Sequence of protein 1:
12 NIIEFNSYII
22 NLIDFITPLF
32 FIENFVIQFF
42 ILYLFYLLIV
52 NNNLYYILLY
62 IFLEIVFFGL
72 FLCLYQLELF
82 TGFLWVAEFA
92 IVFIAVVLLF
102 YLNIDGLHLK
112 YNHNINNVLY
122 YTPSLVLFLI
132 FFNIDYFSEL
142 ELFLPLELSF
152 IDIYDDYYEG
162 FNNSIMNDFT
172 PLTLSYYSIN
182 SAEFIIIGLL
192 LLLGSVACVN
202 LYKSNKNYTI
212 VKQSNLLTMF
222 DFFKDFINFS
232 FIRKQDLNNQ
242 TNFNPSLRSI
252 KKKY

Contacts between the two chains:
Residue Y102 in protein 1 is in contact with residue S15 in protein 2 (closest heavy-atom distance 3.9 Å).
Residue I228 in protein 1 contacts residue N2 in protein 2 (closest heavy-atom distance 3.9 Å).
Residue L103 in protein 1 contacts residue T16 in protein 2 (closest heavy-atom distance 4.4 Å).
Residue L103 in protein 1 contacts residue S15 in protein 2 (closest heavy-atom distance 2.7 Å).
Residue F227 in protein 1 is in contact with residue N2 in protein 2 (closest heavy-atom distance 3.0 Å).
Residue N229 in protein 1 is in contact with residue E35 in protein 2 (closest heavy-atom distance 4.1 Å).
Residue N229 in protein 1 contacts residue N2 in protein 2 (closest heavy-atom distance 3.4 Å).
Residue N104 in protein 1 contacts residue S15 in protein 2 (closest heavy-atom distance 4.7 Å).
Residue F227 in protein 1 contacts residue R39 in protein 2 (closest heavy-atom distance 3.5 Å).

The following describes two proteins that form a bound complex.

Sequence of protein 2:
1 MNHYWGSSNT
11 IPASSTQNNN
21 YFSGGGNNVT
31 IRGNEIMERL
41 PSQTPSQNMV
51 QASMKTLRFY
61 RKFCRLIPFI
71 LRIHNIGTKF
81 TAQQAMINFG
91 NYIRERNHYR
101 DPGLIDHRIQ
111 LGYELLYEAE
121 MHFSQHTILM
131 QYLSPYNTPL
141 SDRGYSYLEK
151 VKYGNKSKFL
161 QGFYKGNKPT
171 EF